These two protein chains interact to form a complex.

Sequence of the second protein:
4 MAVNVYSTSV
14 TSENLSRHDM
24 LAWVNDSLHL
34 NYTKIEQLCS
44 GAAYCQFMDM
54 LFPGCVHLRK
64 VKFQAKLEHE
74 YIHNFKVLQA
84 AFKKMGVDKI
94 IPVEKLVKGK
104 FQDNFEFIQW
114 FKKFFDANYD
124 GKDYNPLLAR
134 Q

Interface contacts:
Residue H307 in the first protein is in contact with residue K69 in the second protein (closest heavy-atom distance 4.0 Å).
Residue K174 in the first protein contacts residue E71 in the second protein (closest heavy-atom distance 4.6 Å).
Residue R380 in the first protein interacts with residue H72 in the second protein (closest heavy-atom distance 4.1 Å).
Residue H307 in the first protein is in contact with residue L70 in the second protein (closest heavy-atom distance 4.1 Å).
Residue E376 in the first protein contacts residue K69 in the second protein (closest heavy-atom distance 3.8 Å).
Residue E383 in the first protein is in contact with residue K65 in the second protein (closest heavy-atom distance 4.6 Å).
Residue E376 in the first protein contacts residue L70 in the second protein (closest heavy-atom distance 4.0 Å).
Residue K174 in the first protein contacts residue E97 in the second protein (closest heavy-atom distance 3.9 Å).
Residue P173 in the first protein interacts with residue H72 in the second protein (closest heavy-atom distance 4.3 Å).

Sequence of the first protein:
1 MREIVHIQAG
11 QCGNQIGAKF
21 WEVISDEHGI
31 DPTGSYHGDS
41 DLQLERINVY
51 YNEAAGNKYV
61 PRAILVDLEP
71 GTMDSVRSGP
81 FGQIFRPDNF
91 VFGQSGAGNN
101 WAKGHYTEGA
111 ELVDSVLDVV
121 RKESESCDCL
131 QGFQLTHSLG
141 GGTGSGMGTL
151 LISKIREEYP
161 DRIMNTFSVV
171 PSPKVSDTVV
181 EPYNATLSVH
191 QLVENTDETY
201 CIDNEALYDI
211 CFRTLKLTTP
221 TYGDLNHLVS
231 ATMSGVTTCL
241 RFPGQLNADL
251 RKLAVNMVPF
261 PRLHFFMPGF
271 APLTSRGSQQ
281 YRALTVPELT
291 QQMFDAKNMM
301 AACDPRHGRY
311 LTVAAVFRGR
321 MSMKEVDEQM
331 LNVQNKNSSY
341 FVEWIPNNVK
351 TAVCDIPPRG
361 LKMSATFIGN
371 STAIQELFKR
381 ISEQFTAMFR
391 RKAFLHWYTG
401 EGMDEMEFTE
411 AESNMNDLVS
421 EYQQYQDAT